Sequence of protein 2:
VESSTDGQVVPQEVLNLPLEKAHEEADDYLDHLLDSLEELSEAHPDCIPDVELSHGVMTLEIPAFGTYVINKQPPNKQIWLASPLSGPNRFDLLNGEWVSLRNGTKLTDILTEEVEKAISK

Contacts between the two chains:
Residue K15 in protein 1 contacts residue S120 in protein 2 (closest heavy-atom distance 3.7 Å).
Residue D94 in protein 1 contacts residue E97 in protein 2 (closest heavy-atom distance 3.7 Å).
Residue P14 in protein 1 interacts with residue E116 in protein 2 (closest heavy-atom distance 3.5 Å).
Residue E106 in protein 1 contacts residue K121 in protein 2 (closest heavy-atom distance 3.4 Å).
Residue K105 in protein 1 interacts with residue F65 in protein 2 (closest heavy-atom distance 3.1 Å).
Residue A78 in protein 1 contacts residue K121 in protein 2 (closest heavy-atom distance 3.6 Å).
Residue D93 in protein 1 interacts with residue K106 in protein 2 (closest heavy-atom distance 3.4 Å).
Residue E102 in protein 1 contacts residue I110 in protein 2 (closest heavy-atom distance 3.7 Å).
Residue H13 in protein 1 interacts with residue I119 in protein 2 (closest heavy-atom distance 3.4 Å).
Residue R10 in protein 1 is in contact with residue V115 in protein 2 (closest heavy-atom distance 3.1 Å).
Residue S6 in protein 1 is in contact with residue E39 in protein 2 (closest heavy-atom distance 3.0 Å).
Residue K9 in protein 1 contacts residue E116 in protein 2 (closest heavy-atom distance 3.2 Å).
Residue I103 in protein 1 contacts residue K117 in protein 2 (closest heavy-atom distance 3.7 Å).
Residue A96 in protein 1 is in contact with residue T105 in protein 2 (closest heavy-atom distance 3.6 Å).
Residue Y82 in protein 1 interacts with residue S120 in protein 2 (closest heavy-atom distance 3.2 Å).
Residue T101 in protein 1 interacts with residue S83 in protein 2 (closest heavy-atom distance 3.6 Å).
Residue L107 in protein 1 is in contact with residue K121 in protein 2 (closest heavy-atom distance 3.5 Å).
Residue I7 in protein 1 interacts with residue A43 in protein 2 (closest heavy-atom distance 3.3 Å).
Residue L86 in protein 1 contacts residue E113 in protein 2 (closest heavy-atom distance 3.6 Å).
Residue E106 in protein 1 interacts with residue E114 in protein 2 (closest heavy-atom distance 3.0 Å).
Residue R10 in protein 1 interacts with residue H44 in protein 2 (closest heavy-atom distance 3.6 Å).
Residue Y82 in protein 1 contacts residue E116 in protein 2 (closest heavy-atom distance 3.0 Å).
Residue K9 in protein 1 contacts residue E39 in protein 2 (closest heavy-atom distance 3.6 Å).
Residue K97 in protein 1 contacts residue T105 in protein 2 (closest heavy-atom distance 3.6 Å).
Residue E106 in protein 1 contacts residue A118 in protein 2 (closest heavy-atom distance 3.3 Å).
Residue E85 in protein 1 contacts residue E113 in protein 2 (closest heavy-atom distance 3.6 Å).
Residue D94 in protein 1 is in contact with residue K106 in protein 2 (closest heavy-atom distance 3.1 Å).
Residue I7 in protein 1 interacts with residue H44 in protein 2 (closest heavy-atom distance 3.6 Å).
Residue H13 in protein 1 is in contact with residue S120 in protein 2 (closest heavy-atom distance 3.2 Å).
Residue R10 in protein 1 contacts residue L40 in protein 2 (closest heavy-atom distance 3.1 Å).
Residue R10 in protein 1 interacts with residue I48 in protein 2 (closest heavy-atom distance 3.5 Å).
Residue K105 in protein 1 interacts with residue E114 in protein 2 (closest heavy-atom distance 3.5 Å).
Residue S79 in protein 1 contacts residue K121 in protein 2 (closest heavy-atom distance 3.6 Å).
Residue R10 in protein 1 contacts residue E116 in protein 2 (closest heavy-atom distance 3.5 Å).
Residue E102 in protein 1 is in contact with residue E113 in protein 2 (closest heavy-atom distance 3.6 Å).
Residue K97 in protein 1 is in contact with residue D109 in protein 2 (closest heavy-atom distance 3.3 Å).
Residue K97 in protein 1 interacts with residue T108 in protein 2 (closest heavy-atom distance 3.7 Å).
Residue T101 in protein 1 is in contact with residue Y68 in protein 2 (closest heavy-atom distance 3.2 Å).
Residue Y82 in protein 1 interacts with residue K117 in protein 2 (closest heavy-atom distance 3.5 Å).
Residue E102 in protein 1 is in contact with residue E114 in protein 2 (closest heavy-atom distance 3.5 Å).
Residue S2 in protein 1 contacts residue E39 in protein 2 (closest heavy-atom distance 3.2 Å).
Residue S2 in protein 1 interacts with residue S36 in protein 2 (closest heavy-atom distance 3.7 Å).
Residue L86 in protein 1 interacts with residue D109 in protein 2 (closest heavy-atom distance 3.6 Å).
Residue R10 in protein 1 contacts residue C47 in protein 2 (closest heavy-atom distance 3.0 Å).
Residue K99 in protein 1 contacts residue K106 in protein 2 (closest heavy-atom distance 3.4 Å).
Residue A78 in protein 1 interacts with residue K117 in protein 2 (closest heavy-atom distance 3.5 Å).
Residue E106 in protein 1 contacts residue F65 in protein 2 (closest heavy-atom distance 3.3 Å).
Residue L11 in protein 1 is in contact with residue D46 in protein 2 (closest heavy-atom distance 3.4 Å).
Residue K97 in protein 1 interacts with residue I110 in protein 2 (closest heavy-atom distance 3.0 Å).
Residue I7 in protein 1 interacts with residue S41 in protein 2 (closest heavy-atom distance 3.7 Å).
Residue Y82 in protein 1 is in contact with residue E113 in protein 2 (closest heavy-atom distance 3.4 Å).
Residue S108 in protein 1 contacts residue F65 in protein 2 (closest heavy-atom distance 3.1 Å).
Residue R10 in protein 1 is in contact with residue I119 in protein 2 (closest heavy-atom distance 3.4 Å).
Residue E106 in protein 1 is in contact with residue K117 in protein 2 (closest heavy-atom distance 3.2 Å).
Residue R10 in protein 1 interacts with residue D46 in protein 2 (closest heavy-atom distance 3.7 Å).
Residue E102 in protein 1 contacts residue K117 in protein 2 (closest heavy-atom distance 3.6 Å).
Residue G1 in protein 1 interacts with residue H32 in protein 2 (closest heavy-atom distance 3.5 Å).
Residue G1 in protein 1 contacts residue D35 in protein 2 (closest heavy-atom distance 3.2 Å).
Residue M4 in protein 1 contacts residue E39 in protein 2 (closest heavy-atom distance 3.4 Å).
Residue S75 in protein 1 contacts residue K121 in protein 2 (closest heavy-atom distance 3.4 Å).

These two protein chains interact to form a complex.

Sequence of protein 1:
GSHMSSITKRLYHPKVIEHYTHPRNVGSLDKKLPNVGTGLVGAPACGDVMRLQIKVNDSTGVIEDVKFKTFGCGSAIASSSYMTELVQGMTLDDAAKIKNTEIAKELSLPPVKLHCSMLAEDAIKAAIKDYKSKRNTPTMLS